The following describes two proteins that form a bound complex.

Sequence of the first protein:
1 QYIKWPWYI

Sequence of the second protein:
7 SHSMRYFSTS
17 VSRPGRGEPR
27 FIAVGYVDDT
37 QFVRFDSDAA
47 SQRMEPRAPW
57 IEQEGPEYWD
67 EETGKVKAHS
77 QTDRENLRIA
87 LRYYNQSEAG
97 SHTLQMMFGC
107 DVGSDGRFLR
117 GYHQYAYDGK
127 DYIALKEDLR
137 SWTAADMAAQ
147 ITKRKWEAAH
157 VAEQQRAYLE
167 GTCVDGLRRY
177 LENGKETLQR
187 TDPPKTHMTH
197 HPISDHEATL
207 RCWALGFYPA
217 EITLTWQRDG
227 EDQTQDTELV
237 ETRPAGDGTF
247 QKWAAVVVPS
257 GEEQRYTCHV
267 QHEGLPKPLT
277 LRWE

Interface contacts:
Residue K71 in the second protein is in contact with residue Q1 in the first protein (closest heavy-atom distance 3.7 Å).
Residue H75 in the second protein contacts residue Y2 in the first protein (closest heavy-atom distance 2.7 Å).
Residue Y164 in the second protein interacts with residue Y2 in the first protein (closest heavy-atom distance 3.7 Å).
Residue T78 in the second protein is in contact with residue Y8 in the first protein (closest heavy-atom distance 4.1 Å).
Residue Y89 in the second protein interacts with residue I9 in the first protein (closest heavy-atom distance 3.0 Å).
Residue T78 in the second protein interacts with residue W7 in the first protein (closest heavy-atom distance 3.7 Å).
Residue R175 in the second protein is in contact with residue Q1 in the first protein (closest heavy-atom distance 3.9 Å).
Residue K151 in the second protein interacts with residue Y8 in the first protein (closest heavy-atom distance 4.3 Å).
Residue Y121 in the second protein is in contact with residue W5 in the first protein (closest heavy-atom distance 3.3 Å).
Residue Q161 in the second protein is in contact with residue I3 in the first protein (closest heavy-atom distance 3.2 Å).
Residue I85 in the second protein contacts residue I9 in the first protein (closest heavy-atom distance 3.9 Å).
Residue T78 in the second protein contacts residue W5 in the first protein (closest heavy-atom distance 4.2 Å).
Residue D79 in the second protein interacts with residue W5 in the first protein (closest heavy-atom distance 4.4 Å).
Residue K71 in the second protein interacts with residue Y2 in the first protein (closest heavy-atom distance 3.0 Å).
Residue Q161 in the second protein is in contact with residue W5 in the first protein (closest heavy-atom distance 3.7 Å).
Residue V157 in the second protein is in contact with residue W7 in the first protein (closest heavy-atom distance 3.5 Å).
Residue E68 in the second protein is in contact with residue Y2 in the first protein (closest heavy-atom distance 2.9 Å).
Residue Y12 in the second protein interacts with residue Q1 in the first protein (closest heavy-atom distance 3.6 Å).
Residue A155 in the second protein contacts residue W7 in the first protein (closest heavy-atom distance 4.1 Å).
Residue F104 in the second protein is in contact with residue Y2 in the first protein (closest heavy-atom distance 3.8 Å).
Residue I85 in the second protein interacts with residue Y8 in the first protein (closest heavy-atom distance 3.9 Å).
Residue K71 in the second protein contacts residue K4 in the first protein (closest heavy-atom distance 4.0 Å).
Residue Y12 in the second protein interacts with residue Y2 in the first protein (closest heavy-atom distance 3.4 Å).
Residue S14 in the second protein is in contact with residue Y2 in the first protein (closest heavy-atom distance 4.1 Å).
Residue M10 in the second protein contacts residue Q1 in the first protein (closest heavy-atom distance 3.4 Å).
Residue Y164 in the second protein interacts with residue Q1 in the first protein (closest heavy-atom distance 2.5 Å).
Residue V72 in the second protein interacts with residue Y2 in the first protein (closest heavy-atom distance 4.0 Å).
Residue Y176 in the second protein interacts with residue Q1 in the first protein (closest heavy-atom distance 3.5 Å).
Residue Y121 in the second protein contacts residue I9 in the first protein (closest heavy-atom distance 4.4 Å).
Residue T78 in the second protein interacts with residue P6 in the first protein (closest heavy-atom distance 3.6 Å).
Residue W152 in the second protein contacts residue W7 in the first protein (closest heavy-atom distance 4.0 Å).
Residue T148 in the second protein contacts residue I9 in the first protein (closest heavy-atom distance 3.2 Å).
Residue Y164 in the second protein is in contact with residue I3 in the first protein (closest heavy-atom distance 3.8 Å).
Residue H75 in the second protein interacts with residue W5 in the first protein (closest heavy-atom distance 3.2 Å).
Residue K71 in the second protein contacts residue I3 in the first protein (closest heavy-atom distance 3.6 Å).
Residue W152 in the second protein interacts with residue W5 in the first protein (closest heavy-atom distance 2.7 Å).
Residue W152 in the second protein contacts residue I9 in the first protein (closest heavy-atom distance 3.8 Å).
Residue K151 in the second protein interacts with residue I9 in the first protein (closest heavy-atom distance 3.5 Å).
Residue M50 in the second protein contacts residue Y2 in the first protein (closest heavy-atom distance 4.4 Å).
Residue H119 in the second protein is in contact with residue I3 in the first protein (closest heavy-atom distance 4.3 Å).
Residue A29 in the second protein is in contact with residue Y2 in the first protein (closest heavy-atom distance 4.4 Å).
Residue V157 in the second protein contacts residue W5 in the first protein (closest heavy-atom distance 4.0 Å).
Residue F104 in the second protein is in contact with residue I3 in the first protein (closest heavy-atom distance 3.6 Å).
Residue G172 in the second protein interacts with residue Q1 in the first protein (closest heavy-atom distance 4.3 Å).
Residue M102 in the second protein contacts residue I3 in the first protein (closest heavy-atom distance 4.2 Å).
Residue N82 in the second protein is in contact with residue W7 in the first protein (closest heavy-atom distance 3.5 Å).
Residue Y128 in the second protein is in contact with residue I9 in the first protein (closest heavy-atom distance 3.7 Å).
Residue W152 in the second protein is in contact with residue Y8 in the first protein (closest heavy-atom distance 2.9 Å).
Residue T168 in the second protein contacts residue Q1 in the first protein (closest heavy-atom distance 3.3 Å).
Residue N82 in the second protein contacts residue Y8 in the first protein (closest heavy-atom distance 3.3 Å).
Residue F27 in the second protein is in contact with residue Y2 in the first protein (closest heavy-atom distance 4.0 Å).
Residue H119 in the second protein interacts with residue W5 in the first protein (closest heavy-atom distance 3.3 Å).
Residue E67 in the second protein is in contact with residue Q1 in the first protein (closest heavy-atom distance 4.5 Å).
Residue N82 in the second protein interacts with residue I9 in the first protein (closest heavy-atom distance 3.0 Å).
Residue E81 in the second protein contacts residue Y8 in the first protein (closest heavy-atom distance 3.7 Å).
Residue Q161 in the second protein interacts with residue W7 in the first protein (closest heavy-atom distance 4.5 Å).
Residue Q160 in the second protein is in contact with residue W7 in the first protein (closest heavy-atom distance 4.2 Å).
Residue M102 in the second protein is in contact with residue W5 in the first protein (closest heavy-atom distance 4.0 Å).
Residue Y64 in the second protein is in contact with residue Q1 in the first protein (closest heavy-atom distance 4.4 Å).
Residue E68 in the second protein contacts residue Q1 in the first protein (closest heavy-atom distance 3.1 Å).